Sequence of protein 1:
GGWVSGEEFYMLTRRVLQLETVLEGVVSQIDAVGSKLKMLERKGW

Sequence of protein 2:
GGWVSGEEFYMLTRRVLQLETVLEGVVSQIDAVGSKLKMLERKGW

This data describes a binding interaction between two proteins.

Interface contacts:
Residue Q29 in protein 1 interacts with residue I30 in protein 2 (closest heavy-atom distance 3.5 Å).
Residue V26 in protein 1 contacts residue L23 in protein 2 (closest heavy-atom distance 4.4 Å).
Residue G1 in protein 1 is in contact with residue G6 in protein 2 (closest heavy-atom distance 3.7 Å).
Residue G1 in protein 1 contacts residue E7 in protein 2 (closest heavy-atom distance 4.0 Å).
Residue G2 in protein 1 contacts residue G6 in protein 2 (closest heavy-atom distance 3.1 Å).
Residue F9 in protein 1 is in contact with residue F9 in protein 2 (closest heavy-atom distance 3.7 Å).
Residue G2 in protein 1 is in contact with residue V4 in protein 2 (closest heavy-atom distance 4.2 Å).
Residue R15 in protein 1 is in contact with residue T13 in protein 2 (closest heavy-atom distance 4.1 Å).
Residue V26 in protein 1 contacts residue V27 in protein 2 (closest heavy-atom distance 3.7 Å).
Residue L19 in protein 1 is in contact with residue L23 in protein 2 (closest heavy-atom distance 3.8 Å).
Residue L12 in protein 1 is in contact with residue T13 in protein 2 (closest heavy-atom distance 3.7 Å).
Residue V4 in protein 1 is in contact with residue G6 in protein 2 (closest heavy-atom distance 3.6 Å).
Residue G1 in protein 1 contacts residue S5 in protein 2 (closest heavy-atom distance 4.5 Å).
Residue V22 in protein 1 is in contact with residue L23 in protein 2 (closest heavy-atom distance 3.9 Å).
Residue L23 in protein 1 interacts with residue L23 in protein 2 (closest heavy-atom distance 4.0 Å).
Residue V22 in protein 1 is in contact with residue V27 in protein 2 (closest heavy-atom distance 4.0 Å).
Residue L19 in protein 1 contacts residue L19 in protein 2 (closest heavy-atom distance 4.0 Å).
Residue L12 in protein 1 interacts with residue V16 in protein 2 (closest heavy-atom distance 3.9 Å).
Residue R15 in protein 1 contacts residue V16 in protein 2 (closest heavy-atom distance 4.0 Å).
Residue V26 in protein 1 interacts with residue I30 in protein 2 (closest heavy-atom distance 3.8 Å).
Residue V4 in protein 1 interacts with residue F9 in protein 2 (closest heavy-atom distance 3.5 Å).
Residue V4 in protein 1 is in contact with residue S5 in protein 2 (closest heavy-atom distance 3.3 Å).
Residue V26 in protein 1 is in contact with residue V26 in protein 2 (closest heavy-atom distance 4.3 Å).
Residue L19 in protein 1 contacts residue V16 in protein 2 (closest heavy-atom distance 3.9 Å).
Residue W3 in protein 1 is in contact with residue G6 in protein 2 (closest heavy-atom distance 4.5 Å).
Residue W3 in protein 1 interacts with residue V4 in protein 2 (closest heavy-atom distance 4.4 Å).
Residue R15 in protein 1 interacts with residue L17 in protein 2 (closest heavy-atom distance 4.2 Å).
Residue G2 in protein 1 is in contact with residue S5 in protein 2 (closest heavy-atom distance 3.6 Å).
Residue L12 in protein 1 contacts residue F9 in protein 2 (closest heavy-atom distance 3.7 Å).
Residue L12 in protein 1 contacts residue L12 in protein 2 (closest heavy-atom distance 4.2 Å).
Residue L19 in protein 1 contacts residue E20 in protein 2 (closest heavy-atom distance 3.8 Å).
Residue E8 in protein 1 contacts residue F9 in protein 2 (closest heavy-atom distance 3.4 Å).
Residue W3 in protein 1 interacts with residue W3 in protein 2 (closest heavy-atom distance 4.8 Å).
Residue V4 in protein 1 contacts residue V4 in protein 2 (closest heavy-atom distance 3.8 Å).
Residue I30 in protein 1 contacts residue I30 in protein 2 (closest heavy-atom distance 4.2 Å).
Residue R15 in protein 1 interacts with residue E20 in protein 2 (closest heavy-atom distance 3.1 Å).
Residue V16 in protein 1 contacts residue V16 in protein 2 (closest heavy-atom distance 4.0 Å).